Contacts between the two chains:
Residue K192 in protein 2 is in contact with residue A9 in protein 1 (closest heavy-atom distance 3.6 Å).
Residue V193 in protein 2 interacts with residue A9 in protein 1 (closest heavy-atom distance 4.1 Å).
Residue V193 in protein 2 interacts with residue A10 in protein 1 (closest heavy-atom distance 4.0 Å).
Residue Q129 in protein 2 is in contact with residue L14 in protein 1 (closest heavy-atom distance 4.9 Å).
Residue L135 in protein 2 interacts with residue I13 in protein 1 (closest heavy-atom distance 4.0 Å).
Residue Q196 in protein 2 contacts residue A9 in protein 1 (closest heavy-atom distance 5.0 Å).
Residue G84 in protein 2 interacts with residue Q20 in protein 1 (closest heavy-atom distance 3.7 Å).
Residue Q196 in protein 2 is in contact with residue A5 in protein 1 (closest heavy-atom distance 3.5 Å).
Residue V139 in protein 2 contacts residue V7 in protein 1 (closest heavy-atom distance 3.8 Å).
Residue M197 in protein 2 contacts residue P3 in protein 1 (closest heavy-atom distance 3.8 Å).
Residue Q129 in protein 2 is in contact with residue Q18 in protein 1 (closest heavy-atom distance 3.3 Å).
Residue N140 in protein 2 interacts with residue P2 in protein 1 (closest heavy-atom distance 3.6 Å).
Residue V139 in protein 2 contacts residue P2 in protein 1 (closest heavy-atom distance 3.7 Å).
Residue A136 in protein 2 contacts residue A10 in protein 1 (closest heavy-atom distance 3.8 Å).
Residue Q196 in protein 2 is in contact with residue P3 in protein 1 (closest heavy-atom distance 3.4 Å).
Residue N127 in protein 2 contacts residue Q21 in protein 1 (closest heavy-atom distance 4.4 Å).
Residue A132 in protein 2 contacts residue L14 in protein 1 (closest heavy-atom distance 3.4 Å).
Residue N128 in protein 2 is in contact with residue A17 in protein 1 (closest heavy-atom distance 4.5 Å).
Residue A132 in protein 2 is in contact with residue A17 in protein 1 (closest heavy-atom distance 3.8 Å).
Residue V139 in protein 2 is in contact with residue A10 in protein 1 (closest heavy-atom distance 4.3 Å).
Residue V139 in protein 2 contacts residue P3 in protein 1 (closest heavy-atom distance 4.8 Å).
Residue L135 in protein 2 contacts residue A10 in protein 1 (closest heavy-atom distance 4.9 Å).
Residue E11 in protein 2 is in contact with residue E16 in protein 1 (closest heavy-atom distance 4.6 Å).
Residue Q196 in protein 2 contacts residue A6 in protein 1 (closest heavy-atom distance 3.7 Å).
Residue K192 in protein 2 is in contact with residue I13 in protein 1 (closest heavy-atom distance 4.2 Å).
Residue W189 in protein 2 is in contact with residue Q20 in protein 1 (closest heavy-atom distance 3.7 Å).
Residue W189 in protein 2 interacts with residue E16 in protein 1 (closest heavy-atom distance 3.0 Å).
Residue A136 in protein 2 interacts with residue L14 in protein 1 (closest heavy-atom distance 3.9 Å).
Residue G84 in protein 2 interacts with residue Q21 in protein 1 (closest heavy-atom distance 3.7 Å).
Residue Y81 in protein 2 contacts residue Q20 in protein 1 (closest heavy-atom distance 3.8 Å).
Residue M197 in protein 2 contacts residue A6 in protein 1 (closest heavy-atom distance 3.5 Å).
Residue G83 in protein 2 contacts residue Q20 in protein 1 (closest heavy-atom distance 3.5 Å).
Residue A133 in protein 2 is in contact with residue L14 in protein 1 (closest heavy-atom distance 3.8 Å).
Residue W189 in protein 2 is in contact with residue A17 in protein 1 (closest heavy-atom distance 3.9 Å).
Residue V193 in protein 2 contacts residue I13 in protein 1 (closest heavy-atom distance 3.8 Å).
Residue V193 in protein 2 contacts residue A6 in protein 1 (closest heavy-atom distance 4.1 Å).
Residue A132 in protein 2 interacts with residue I13 in protein 1 (closest heavy-atom distance 3.9 Å).
Residue G83 in protein 2 interacts with residue Q21 in protein 1 (closest heavy-atom distance 3.0 Å).
Residue N128 in protein 2 contacts residue Q21 in protein 1 (closest heavy-atom distance 5.0 Å).
Residue Q129 in protein 2 contacts residue A17 in protein 1 (closest heavy-atom distance 4.0 Å).
Residue G83 in protein 2 contacts residue L23 in protein 1 (closest heavy-atom distance 4.9 Å).
Residue W189 in protein 2 contacts residue I13 in protein 1 (closest heavy-atom distance 3.4 Å).
Residue E85 in protein 2 is in contact with residue Q21 in protein 1 (closest heavy-atom distance 4.2 Å).
Residue V139 in protein 2 contacts residue A6 in protein 1 (closest heavy-atom distance 4.0 Å).
Residue N128 in protein 2 contacts residue Q20 in protein 1 (closest heavy-atom distance 3.0 Å).
Residue Q129 in protein 2 is in contact with residue Q21 in protein 1 (closest heavy-atom distance 3.4 Å).
Residue K192 in protein 2 contacts residue E16 in protein 1 (closest heavy-atom distance 4.8 Å).

Sequence of protein 1:
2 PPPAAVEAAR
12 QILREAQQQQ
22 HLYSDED

This data describes a binding interaction between two proteins.

Sequence of protein 2:
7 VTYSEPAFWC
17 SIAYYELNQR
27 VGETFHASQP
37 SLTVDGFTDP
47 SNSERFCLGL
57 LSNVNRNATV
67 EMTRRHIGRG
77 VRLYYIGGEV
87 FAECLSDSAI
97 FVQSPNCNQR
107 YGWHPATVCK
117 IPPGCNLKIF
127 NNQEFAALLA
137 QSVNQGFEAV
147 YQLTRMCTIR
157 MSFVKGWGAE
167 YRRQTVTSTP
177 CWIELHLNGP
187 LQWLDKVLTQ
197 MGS